These two protein chains interact to form a complex.

Residue-level contacts at the interface:
Residue P196 in chain A is in contact with residue F91 in chain B (closest heavy-atom distance 3.7 Å).
Residue K222 in chain A is in contact with residue H92 in chain B (closest heavy-atom distance 4.0 Å).
Residue L33 in chain A contacts residue P13 in chain B (closest heavy-atom distance 4.4 Å).
Residue I193 in chain A is in contact with residue L71 in chain B (closest heavy-atom distance 4.0 Å).
Residue E199 in chain A interacts with residue F91 in chain B (closest heavy-atom distance 4.2 Å).
Residue H204 in chain A interacts with residue F60 in chain B (closest heavy-atom distance 3.6 Å).
Residue L219 in chain A interacts with residue A90 in chain B (closest heavy-atom distance 3.4 Å).
Residue I193 in chain A contacts residue R78 in chain B (closest heavy-atom distance 3.8 Å).
Residue N32 in chain A is in contact with residue S14 in chain B (closest heavy-atom distance 3.2 Å).
Residue L215 in chain A is in contact with residue D70 in chain B (closest heavy-atom distance 4.7 Å).
Residue W223 in chain A is in contact with residue A90 in chain B (closest heavy-atom distance 3.5 Å).
Residue L219 in chain A contacts residue S86 in chain B (closest heavy-atom distance 4.9 Å).
Residue L215 in chain A is in contact with residue E87 in chain B (closest heavy-atom distance 3.9 Å).
Residue N32 in chain A is in contact with residue P13 in chain B (closest heavy-atom distance 3.2 Å).
Residue K216 in chain A is in contact with residue E87 in chain B (closest heavy-atom distance 3.7 Å).
Residue M197 in chain A contacts residue L71 in chain B (closest heavy-atom distance 3.6 Å).
Residue N32 in chain A contacts residue A18 in chain B (closest heavy-atom distance 4.8 Å).
Residue L200 in chain A contacts residue L71 in chain B (closest heavy-atom distance 4.4 Å).
Residue L33 in chain A interacts with residue V12 in chain B (closest heavy-atom distance 3.8 Å).
Residue R212 in chain A contacts residue S85 in chain B (closest heavy-atom distance 3.6 Å).
Residue L33 in chain A interacts with residue D15 in chain B (closest heavy-atom distance 4.7 Å).
Residue L219 in chain A is in contact with residue F91 in chain B (closest heavy-atom distance 3.9 Å).
Residue R212 in chain A interacts with residue D70 in chain B (closest heavy-atom distance 2.6 Å).
Residue L200 in chain A is in contact with residue F91 in chain B (closest heavy-atom distance 3.8 Å).
Residue M197 in chain A interacts with residue W64 in chain B (closest heavy-atom distance 4.8 Å).
Residue M197 in chain A contacts residue F68 in chain B (closest heavy-atom distance 3.3 Å).
Residue P211 in chain A contacts residue S63 in chain B (closest heavy-atom distance 3.5 Å).
Residue C218 in chain A interacts with residue F91 in chain B (closest heavy-atom distance 3.6 Å).
Residue L219 in chain A contacts residue E87 in chain B (closest heavy-atom distance 3.2 Å).
Residue K222 in chain A contacts residue A90 in chain B (closest heavy-atom distance 4.1 Å).
Residue Q221 in chain A interacts with residue F91 in chain B (closest heavy-atom distance 4.9 Å).
Residue L200 in chain A contacts residue V67 in chain B (closest heavy-atom distance 4.7 Å).
Residue M197 in chain A is in contact with residue V67 in chain B (closest heavy-atom distance 4.5 Å).
Residue L33 in chain A is in contact with residue S14 in chain B (closest heavy-atom distance 4.6 Å).
Residue L194 in chain A contacts residue F68 in chain B (closest heavy-atom distance 3.8 Å).
Residue M201 in chain A interacts with residue W64 in chain B (closest heavy-atom distance 3.7 Å).
Residue K222 in chain A interacts with residue D93 in chain B (closest heavy-atom distance 3.0 Å).
Residue L190 in chain A is in contact with residue F68 in chain B (closest heavy-atom distance 3.9 Å).
Residue R212 in chain A contacts residue V67 in chain B (closest heavy-atom distance 3.7 Å).
Residue L215 in chain A interacts with residue V67 in chain B (closest heavy-atom distance 4.8 Å).
Residue H204 in chain A interacts with residue W64 in chain B (closest heavy-atom distance 3.6 Å).
Residue D31 in chain A contacts residue D15 in chain B (closest heavy-atom distance 3.1 Å).
Residue K222 in chain A is in contact with residue F91 in chain B (closest heavy-atom distance 4.2 Å).
Residue I193 in chain A interacts with residue Y72 in chain B (closest heavy-atom distance 3.6 Å).
Residue D36 in chain A is in contact with residue V12 in chain B (closest heavy-atom distance 3.6 Å).
Residue R74 in chain A interacts with residue D15 in chain B (closest heavy-atom distance 3.1 Å).
Residue R212 in chain A contacts residue E87 in chain B (closest heavy-atom distance 2.7 Å).
Residue N32 in chain A is in contact with residue D15 in chain B (closest heavy-atom distance 2.9 Å).
Residue I193 in chain A contacts residue F68 in chain B (closest heavy-atom distance 3.6 Å).
Residue R212 in chain A contacts residue C66 in chain B (closest heavy-atom distance 4.4 Å).
Residue M197 in chain A is in contact with residue F91 in chain B (closest heavy-atom distance 4.8 Å).
Residue N32 in chain A contacts residue V12 in chain B (closest heavy-atom distance 4.6 Å).
Residue P211 in chain A is in contact with residue V67 in chain B (closest heavy-atom distance 4.2 Å).
Residue L215 in chain A contacts residue F91 in chain B (closest heavy-atom distance 3.6 Å).
Residue L215 in chain A is in contact with residue L71 in chain B (closest heavy-atom distance 4.7 Å).
Residue L200 in chain A is in contact with residue W64 in chain B (closest heavy-atom distance 3.8 Å).
Residue L215 in chain A contacts residue A88 in chain B (closest heavy-atom distance 4.3 Å).
Residue P211 in chain A interacts with residue W64 in chain B (closest heavy-atom distance 3.7 Å).

Sequence of chain A:
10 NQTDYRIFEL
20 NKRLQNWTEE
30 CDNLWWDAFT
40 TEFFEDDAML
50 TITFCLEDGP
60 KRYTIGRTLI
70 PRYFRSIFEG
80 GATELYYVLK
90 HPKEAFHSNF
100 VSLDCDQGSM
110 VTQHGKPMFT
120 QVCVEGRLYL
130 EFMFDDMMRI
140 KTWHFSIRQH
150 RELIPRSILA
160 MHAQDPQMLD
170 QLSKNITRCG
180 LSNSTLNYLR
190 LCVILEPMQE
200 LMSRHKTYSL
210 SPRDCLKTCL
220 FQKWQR

Sequence of chain B:
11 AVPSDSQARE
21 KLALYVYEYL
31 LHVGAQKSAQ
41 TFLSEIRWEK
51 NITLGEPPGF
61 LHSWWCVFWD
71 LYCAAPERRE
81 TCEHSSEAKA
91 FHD